This data describes a binding interaction between two proteins.

Sequence of protein 1:
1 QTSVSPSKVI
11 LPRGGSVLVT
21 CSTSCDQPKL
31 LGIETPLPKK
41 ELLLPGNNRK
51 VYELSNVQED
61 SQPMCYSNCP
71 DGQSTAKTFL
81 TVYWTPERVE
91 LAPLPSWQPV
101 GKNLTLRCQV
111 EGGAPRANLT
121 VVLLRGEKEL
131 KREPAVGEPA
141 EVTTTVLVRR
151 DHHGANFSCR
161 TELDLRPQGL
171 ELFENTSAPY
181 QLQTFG

Sequence of protein 2:
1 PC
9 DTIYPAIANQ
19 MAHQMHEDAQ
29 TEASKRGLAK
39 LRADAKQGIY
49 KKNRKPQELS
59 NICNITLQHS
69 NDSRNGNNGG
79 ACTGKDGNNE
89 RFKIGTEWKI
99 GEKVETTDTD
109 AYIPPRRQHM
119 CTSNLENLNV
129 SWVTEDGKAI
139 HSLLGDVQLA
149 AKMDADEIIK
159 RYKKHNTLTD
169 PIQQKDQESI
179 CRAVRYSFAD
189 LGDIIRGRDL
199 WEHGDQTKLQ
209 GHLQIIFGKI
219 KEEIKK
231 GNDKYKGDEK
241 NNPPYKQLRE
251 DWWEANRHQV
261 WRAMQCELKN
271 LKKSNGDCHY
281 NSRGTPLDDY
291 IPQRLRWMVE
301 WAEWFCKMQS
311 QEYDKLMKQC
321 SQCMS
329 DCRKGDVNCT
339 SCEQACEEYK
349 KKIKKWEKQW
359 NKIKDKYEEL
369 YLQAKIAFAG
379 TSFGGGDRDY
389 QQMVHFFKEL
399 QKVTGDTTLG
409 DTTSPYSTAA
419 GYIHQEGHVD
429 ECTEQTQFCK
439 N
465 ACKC

Contacts between the two chains:
Residue F381 in protein 2 is in contact with residue V9 in protein 1 (closest heavy-atom distance 3.6 Å).
Residue G383 in protein 2 contacts residue K8 in protein 1 (closest heavy-atom distance 4.5 Å).
Residue D363 in protein 2 interacts with residue R49 in protein 1 (closest heavy-atom distance 3.5 Å).
Residue Q389 in protein 2 interacts with residue G169 in protein 1 (closest heavy-atom distance 2.7 Å).
Residue T105 in protein 2 contacts residue S5 in protein 1 (closest heavy-atom distance 3.4 Å).
Residue N241 in protein 2 is in contact with residue P167 in protein 1 (closest heavy-atom distance 4.2 Å).
Residue G383 in protein 2 contacts residue S7 in protein 1 (closest heavy-atom distance 3.7 Å).
Residue Y388 in protein 2 contacts residue P6 in protein 1 (closest heavy-atom distance 4.4 Å).
Residue N241 in protein 2 interacts with residue R166 in protein 1 (closest heavy-atom distance 2.5 Å).
Residue L407 in protein 2 interacts with residue E53 in protein 1 (closest heavy-atom distance 4.4 Å).
Residue N242 in protein 2 is in contact with residue P167 in protein 1 (closest heavy-atom distance 2.6 Å).
Residue G378 in protein 2 interacts with residue Y83 in protein 1 (closest heavy-atom distance 3.2 Å).
Residue A377 in protein 2 is in contact with residue Y83 in protein 1 (closest heavy-atom distance 4.1 Å).
Residue G378 in protein 2 interacts with residue L170 in protein 1 (closest heavy-atom distance 3.2 Å).
Residue Y388 in protein 2 contacts residue S5 in protein 1 (closest heavy-atom distance 4.1 Å).
Residue G378 in protein 2 contacts residue L11 in protein 1 (closest heavy-atom distance 4.1 Å).
Residue Q389 in protein 2 interacts with residue L170 in protein 1 (closest heavy-atom distance 3.6 Å).
Residue Q371 in protein 2 interacts with residue P6 in protein 1 (closest heavy-atom distance 4.2 Å).
Residue N242 in protein 2 contacts residue Q168 in protein 1 (closest heavy-atom distance 4.7 Å).
Residue E367 in protein 2 contacts residue S5 in protein 1 (closest heavy-atom distance 3.0 Å).
Residue F381 in protein 2 contacts residue V17 in protein 1 (closest heavy-atom distance 4.4 Å).
Residue T379 in protein 2 interacts with residue P12 in protein 1 (closest heavy-atom distance 4.2 Å).
Residue F381 in protein 2 is in contact with residue K8 in protein 1 (closest heavy-atom distance 3.7 Å).
Residue I374 in protein 2 contacts residue S16 in protein 1 (closest heavy-atom distance 3.4 Å).
Residue A375 in protein 2 is in contact with residue S16 in protein 1 (closest heavy-atom distance 3.3 Å).
Residue Q371 in protein 2 contacts residue V17 in protein 1 (closest heavy-atom distance 3.9 Å).
Residue G384 in protein 2 is in contact with residue S7 in protein 1 (closest heavy-atom distance 4.6 Å).
Residue Q389 in protein 2 contacts residue Q168 in protein 1 (closest heavy-atom distance 3.4 Å).
Residue L407 in protein 2 contacts residue L42 in protein 1 (closest heavy-atom distance 3.6 Å).
Residue G237 in protein 2 is in contact with residue R166 in protein 1 (closest heavy-atom distance 3.3 Å).
Residue E367 in protein 2 interacts with residue T20 in protein 1 (closest heavy-atom distance 3.8 Å).
Residue T105 in protein 2 is in contact with residue S7 in protein 1 (closest heavy-atom distance 3.6 Å).
Residue L370 in protein 2 contacts residue L18 in protein 1 (closest heavy-atom distance 4.2 Å).
Residue G382 in protein 2 contacts residue K8 in protein 1 (closest heavy-atom distance 2.8 Å).
Residue K240 in protein 2 contacts residue R166 in protein 1 (closest heavy-atom distance 3.5 Å).
Residue E367 in protein 2 contacts residue L18 in protein 1 (closest heavy-atom distance 4.2 Å).
Residue S380 in protein 2 is in contact with residue Q168 in protein 1 (closest heavy-atom distance 3.8 Å).
Residue E366 in protein 2 interacts with residue R49 in protein 1 (closest heavy-atom distance 2.8 Å).
Residue I374 in protein 2 is in contact with residue L18 in protein 1 (closest heavy-atom distance 3.6 Å).
Residue F376 in protein 2 is in contact with residue S16 in protein 1 (closest heavy-atom distance 4.5 Å).
Residue G382 in protein 2 contacts residue S7 in protein 1 (closest heavy-atom distance 3.9 Å).
Residue K240 in protein 2 contacts residue P167 in protein 1 (closest heavy-atom distance 3.8 Å).
Residue T379 in protein 2 contacts residue I10 in protein 1 (closest heavy-atom distance 3.7 Å).
Residue S380 in protein 2 is in contact with residue I10 in protein 1 (closest heavy-atom distance 3.0 Å).
Residue A377 in protein 2 contacts residue P12 in protein 1 (closest heavy-atom distance 3.3 Å).
Residue T379 in protein 2 contacts residue L11 in protein 1 (closest heavy-atom distance 4.1 Å).
Residue S380 in protein 2 contacts residue L170 in protein 1 (closest heavy-atom distance 3.6 Å).
Residue F381 in protein 2 contacts residue P6 in protein 1 (closest heavy-atom distance 4.4 Å).
Residue I374 in protein 2 is in contact with residue E53 in protein 1 (closest heavy-atom distance 3.8 Å).
Residue I374 in protein 2 is in contact with residue V17 in protein 1 (closest heavy-atom distance 4.0 Å).
Residue G378 in protein 2 contacts residue P12 in protein 1 (closest heavy-atom distance 3.4 Å).
Residue E367 in protein 2 is in contact with residue P6 in protein 1 (closest heavy-atom distance 3.6 Å).
Residue Q371 in protein 2 is in contact with residue L18 in protein 1 (closest heavy-atom distance 2.9 Å).
Residue S380 in protein 2 interacts with residue K8 in protein 1 (closest heavy-atom distance 4.4 Å).
Residue S380 in protein 2 contacts residue V9 in protein 1 (closest heavy-atom distance 3.8 Å).
Residue E366 in protein 2 interacts with residue L44 in protein 1 (closest heavy-atom distance 3.6 Å).
Residue N242 in protein 2 interacts with residue R166 in protein 1 (closest heavy-atom distance 4.3 Å).
Residue G378 in protein 2 contacts residue I10 in protein 1 (closest heavy-atom distance 3.6 Å).
Residue T379 in protein 2 contacts residue L170 in protein 1 (closest heavy-atom distance 4.6 Å).
Residue T105 in protein 2 interacts with residue V4 in protein 1 (closest heavy-atom distance 3.4 Å).